Sequence of the second protein:
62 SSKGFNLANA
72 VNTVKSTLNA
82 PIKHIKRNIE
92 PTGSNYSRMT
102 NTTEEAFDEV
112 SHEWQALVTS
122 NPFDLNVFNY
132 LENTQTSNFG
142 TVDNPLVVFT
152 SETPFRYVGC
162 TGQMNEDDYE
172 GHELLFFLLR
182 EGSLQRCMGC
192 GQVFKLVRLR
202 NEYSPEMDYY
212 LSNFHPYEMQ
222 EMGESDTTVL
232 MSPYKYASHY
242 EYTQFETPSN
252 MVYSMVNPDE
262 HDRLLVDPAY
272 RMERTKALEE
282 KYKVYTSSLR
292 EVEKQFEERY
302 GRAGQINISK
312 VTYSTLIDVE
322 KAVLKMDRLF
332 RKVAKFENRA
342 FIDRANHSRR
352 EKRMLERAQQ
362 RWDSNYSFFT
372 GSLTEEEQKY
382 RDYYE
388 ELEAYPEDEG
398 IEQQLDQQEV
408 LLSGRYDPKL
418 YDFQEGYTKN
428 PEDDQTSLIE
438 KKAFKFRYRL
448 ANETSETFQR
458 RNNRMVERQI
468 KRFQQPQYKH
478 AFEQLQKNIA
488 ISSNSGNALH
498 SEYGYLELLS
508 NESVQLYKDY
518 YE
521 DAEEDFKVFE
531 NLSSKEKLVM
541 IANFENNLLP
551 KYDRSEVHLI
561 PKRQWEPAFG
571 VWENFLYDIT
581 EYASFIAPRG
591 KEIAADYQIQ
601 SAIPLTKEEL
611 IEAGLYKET

These two protein chains interact to form a complex.

Sequence of the first protein:
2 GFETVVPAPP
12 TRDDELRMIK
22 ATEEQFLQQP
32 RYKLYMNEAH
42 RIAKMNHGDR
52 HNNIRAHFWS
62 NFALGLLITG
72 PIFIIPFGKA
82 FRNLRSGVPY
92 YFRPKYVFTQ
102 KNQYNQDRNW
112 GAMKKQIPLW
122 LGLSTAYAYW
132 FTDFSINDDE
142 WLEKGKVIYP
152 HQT

Contacts between the two chains:
Residue T313 in the second protein contacts residue Y105 in the first protein (closest heavy-atom distance 4.4 Å).
Residue Q221 in the second protein interacts with residue Y97 in the first protein (closest heavy-atom distance 3.4 Å).
Residue G423 in the second protein contacts residue Y105 in the first protein (closest heavy-atom distance 3.3 Å).
Residue Y241 in the second protein is in contact with residue Y97 in the first protein (closest heavy-atom distance 3.1 Å).
Residue S239 in the second protein contacts residue Y97 in the first protein (closest heavy-atom distance 3.2 Å).
Residue T316 in the second protein interacts with residue P90 in the first protein (closest heavy-atom distance 4.1 Å).
Residue Y424 in the second protein contacts residue Y105 in the first protein (closest heavy-atom distance 3.5 Å).
Residue S310 in the second protein interacts with residue Y105 in the first protein (closest heavy-atom distance 4.4 Å).
Residue E422 in the second protein is in contact with residue Y105 in the first protein (closest heavy-atom distance 4.3 Å).
Residue H240 in the second protein contacts residue Y97 in the first protein (closest heavy-atom distance 3.5 Å).